Contacts between the two chains:
Residue V94 in chain A is in contact with residue N6 in chain B (closest heavy-atom distance 2.8 Å).
Residue L96 in chain A is in contact with residue Y7 in chain B (closest heavy-atom distance 4.0 Å).
Residue E50 in chain A contacts residue Y7 in chain B (closest heavy-atom distance 4.8 Å).
Residue F92 in chain A interacts with residue Y7 in chain B (closest heavy-atom distance 3.7 Å).
Residue F92 in chain A is in contact with residue K4 in chain B (closest heavy-atom distance 4.1 Å).
Residue V94 in chain A is in contact with residue Y7 in chain B (closest heavy-atom distance 3.8 Å).
Residue N93 in chain A is in contact with residue G5 in chain B (closest heavy-atom distance 3.9 Å).
Residue N93 in chain A interacts with residue N6 in chain B (closest heavy-atom distance 3.2 Å).
Residue N93 in chain A contacts residue Y7 in chain B (closest heavy-atom distance 4.1 Å).
Residue E50 in chain A is in contact with residue K4 in chain B (closest heavy-atom distance 3.4 Å).
Residue S91 in chain A contacts residue K4 in chain B (closest heavy-atom distance 3.4 Å).
Residue F92 in chain A is in contact with residue N6 in chain B (closest heavy-atom distance 3.9 Å).
Residue S91 in chain A contacts residue Y7 in chain B (closest heavy-atom distance 2.7 Å).
Residue D32 in chain A interacts with residue K4 in chain B (closest heavy-atom distance 3.4 Å).
Residue F92 in chain A interacts with residue G5 in chain B (closest heavy-atom distance 3.4 Å).

Sequence of chain A:
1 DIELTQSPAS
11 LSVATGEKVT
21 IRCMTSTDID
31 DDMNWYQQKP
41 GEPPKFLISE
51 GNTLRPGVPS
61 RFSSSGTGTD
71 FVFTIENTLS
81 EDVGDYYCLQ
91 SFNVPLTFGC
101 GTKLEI

Sequence of chain B:
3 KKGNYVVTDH

This data describes a binding interaction between two proteins.